These two protein chains interact to form a complex.

Sequence of protein 1:
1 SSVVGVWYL

Sequence of protein 2:
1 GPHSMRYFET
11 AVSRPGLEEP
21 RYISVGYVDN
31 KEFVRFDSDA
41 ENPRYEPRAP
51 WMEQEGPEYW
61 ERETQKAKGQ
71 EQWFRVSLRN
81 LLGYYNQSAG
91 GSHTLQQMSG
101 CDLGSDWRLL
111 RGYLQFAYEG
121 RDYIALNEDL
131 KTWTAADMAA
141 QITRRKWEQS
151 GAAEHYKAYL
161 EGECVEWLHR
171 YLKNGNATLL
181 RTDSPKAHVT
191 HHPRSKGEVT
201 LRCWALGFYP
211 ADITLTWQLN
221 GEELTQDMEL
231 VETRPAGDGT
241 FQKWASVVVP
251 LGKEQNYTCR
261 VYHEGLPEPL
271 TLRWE

Residue-level contacts at the interface:
Residue Y7 in protein 2 is in contact with residue S2 in protein 1 (closest heavy-atom distance 3.4 Å).
Residue N80 in protein 2 contacts residue Y8 in protein 1 (closest heavy-atom distance 3.7 Å).
Residue H155 in protein 2 contacts residue W7 in protein 1 (closest heavy-atom distance 3.8 Å).
Residue L95 in protein 2 is in contact with residue L9 in protein 1 (closest heavy-atom distance 3.7 Å).
Residue W73 in protein 2 interacts with residue L9 in protein 1 (closest heavy-atom distance 3.7 Å).
Residue Q70 in protein 2 is in contact with residue V4 in protein 1 (closest heavy-atom distance 3.5 Å).
Residue T143 in protein 2 is in contact with residue L9 in protein 1 (closest heavy-atom distance 2.5 Å).
Residue K66 in protein 2 is in contact with residue S2 in protein 1 (closest heavy-atom distance 2.8 Å).
Residue S150 in protein 2 interacts with residue W7 in protein 1 (closest heavy-atom distance 3.5 Å).
Residue E9 in protein 2 interacts with residue V3 in protein 1 (closest heavy-atom distance 4.5 Å).
Residue W73 in protein 2 is in contact with residue Y8 in protein 1 (closest heavy-atom distance 3.5 Å).
Residue S77 in protein 2 contacts residue L9 in protein 1 (closest heavy-atom distance 3.2 Å).
Residue Y156 in protein 2 interacts with residue W7 in protein 1 (closest heavy-atom distance 5.0 Å).
Residue W167 in protein 2 is in contact with residue S1 in protein 1 (closest heavy-atom distance 3.4 Å).
Residue Y7 in protein 2 is in contact with residue S1 in protein 1 (closest heavy-atom distance 2.8 Å).
Residue Y171 in protein 2 is in contact with residue S1 in protein 1 (closest heavy-atom distance 2.8 Å).
Residue W147 in protein 2 contacts residue W7 in protein 1 (closest heavy-atom distance 3.6 Å).
Residue S99 in protein 2 interacts with residue V3 in protein 1 (closest heavy-atom distance 3.9 Å).
Residue Y159 in protein 2 is in contact with residue V3 in protein 1 (closest heavy-atom distance 3.2 Å).
Residue K66 in protein 2 interacts with residue V4 in protein 1 (closest heavy-atom distance 3.7 Å).
Residue N80 in protein 2 is in contact with residue L9 in protein 1 (closest heavy-atom distance 3.1 Å).
Residue Y123 in protein 2 is in contact with residue L9 in protein 1 (closest heavy-atom distance 4.2 Å).
Residue W147 in protein 2 interacts with residue Y8 in protein 1 (closest heavy-atom distance 2.7 Å).
Residue K66 in protein 2 contacts residue V3 in protein 1 (closest heavy-atom distance 4.9 Å).
Residue W73 in protein 2 contacts residue W7 in protein 1 (closest heavy-atom distance 3.0 Å).
Residue Y156 in protein 2 interacts with residue V3 in protein 1 (closest heavy-atom distance 4.0 Å).
Residue Y159 in protein 2 interacts with residue S1 in protein 1 (closest heavy-atom distance 2.5 Å).
Residue W147 in protein 2 is in contact with residue L9 in protein 1 (closest heavy-atom distance 3.5 Å).
Residue W73 in protein 2 is in contact with residue G5 in protein 1 (closest heavy-atom distance 3.6 Å).
Residue H155 in protein 2 interacts with residue V3 in protein 1 (closest heavy-atom distance 4.5 Å).
Residue E63 in protein 2 interacts with residue S2 in protein 1 (closest heavy-atom distance 2.9 Å).
Residue M5 in protein 2 interacts with residue S1 in protein 1 (closest heavy-atom distance 4.0 Å).
Residue I124 in protein 2 contacts residue L9 in protein 1 (closest heavy-atom distance 4.5 Å).
Residue W73 in protein 2 contacts residue V6 in protein 1 (closest heavy-atom distance 3.3 Å).
Residue Y156 in protein 2 contacts residue V6 in protein 1 (closest heavy-atom distance 4.5 Å).
Residue Y156 in protein 2 interacts with residue G5 in protein 1 (closest heavy-atom distance 3.7 Å).
Residue H155 in protein 2 interacts with residue V6 in protein 1 (closest heavy-atom distance 3.5 Å).
Residue S77 in protein 2 is in contact with residue Y8 in protein 1 (closest heavy-atom distance 3.7 Å).
Residue E63 in protein 2 contacts residue S1 in protein 1 (closest heavy-atom distance 3.4 Å).
Residue A152 in protein 2 contacts residue W7 in protein 1 (closest heavy-atom distance 3.4 Å).
Residue Y45 in protein 2 contacts residue S2 in protein 1 (closest heavy-atom distance 4.0 Å).
Residue F33 in protein 2 contacts residue S1 in protein 1 (closest heavy-atom distance 4.8 Å).
Residue F116 in protein 2 interacts with residue L9 in protein 1 (closest heavy-atom distance 4.3 Å).
Residue K66 in protein 2 is in contact with residue S1 in protein 1 (closest heavy-atom distance 3.0 Å).
Residue K146 in protein 2 is in contact with residue Y8 in protein 1 (closest heavy-atom distance 3.4 Å).
Residue Y84 in protein 2 is in contact with residue L9 in protein 1 (closest heavy-atom distance 2.6 Å).
Residue L114 in protein 2 interacts with residue V3 in protein 1 (closest heavy-atom distance 4.8 Å).
Residue Q70 in protein 2 contacts residue V3 in protein 1 (closest heavy-atom distance 4.2 Å).
Residue K146 in protein 2 interacts with residue L9 in protein 1 (closest heavy-atom distance 2.7 Å).
Residue Q70 in protein 2 contacts residue G5 in protein 1 (closest heavy-atom distance 2.9 Å).
Residue H155 in protein 2 interacts with residue G5 in protein 1 (closest heavy-atom distance 5.0 Å).
Residue Y156 in protein 2 is in contact with residue V4 in protein 1 (closest heavy-atom distance 4.0 Å).
Residue Y159 in protein 2 is in contact with residue S2 in protein 1 (closest heavy-atom distance 3.6 Å).
Residue G151 in protein 2 is in contact with residue W7 in protein 1 (closest heavy-atom distance 4.2 Å).
Residue V76 in protein 2 is in contact with residue Y8 in protein 1 (closest heavy-atom distance 3.6 Å).
Residue L81 in protein 2 contacts residue L9 in protein 1 (closest heavy-atom distance 4.1 Å).
Residue Y59 in protein 2 interacts with residue S1 in protein 1 (closest heavy-atom distance 4.5 Å).
Residue T143 in protein 2 contacts residue Y8 in protein 1 (closest heavy-atom distance 4.8 Å).
Residue H155 in protein 2 interacts with residue V4 in protein 1 (closest heavy-atom distance 3.0 Å).